Interface contacts:
Residue F11 in the second protein is in contact with residue F42 in the first protein (closest heavy-atom distance 3.5 Å).
Residue F11 in the second protein is in contact with residue T46 in the first protein (closest heavy-atom distance 3.7 Å).
Residue A10 in the second protein interacts with residue F42 in the first protein (closest heavy-atom distance 3.7 Å).
Residue L14 in the second protein is in contact with residue T46 in the first protein (closest heavy-atom distance 3.5 Å).
Residue A7 in the second protein is in contact with residue F42 in the first protein (closest heavy-atom distance 5.0 Å).
Residue F11 in the second protein interacts with residue F45 in the first protein (closest heavy-atom distance 4.7 Å).

Sequence of the second protein:
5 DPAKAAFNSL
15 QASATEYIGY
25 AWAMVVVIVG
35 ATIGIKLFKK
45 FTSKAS

The following describes two proteins that form a bound complex.

Sequence of the first protein:
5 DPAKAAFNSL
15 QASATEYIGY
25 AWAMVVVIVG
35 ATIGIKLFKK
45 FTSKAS